This data describes a binding interaction between two proteins.

Sequence of chain B:
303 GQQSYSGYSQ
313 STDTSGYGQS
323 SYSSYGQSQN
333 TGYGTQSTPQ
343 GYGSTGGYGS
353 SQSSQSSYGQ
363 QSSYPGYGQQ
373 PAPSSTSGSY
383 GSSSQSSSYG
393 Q

Residue-level contacts at the interface:
Residue G361 in chain A contacts residue G361 in chain B (closest heavy-atom distance 3.1 Å).
Residue Y327 in chain A is in contact with residue S326 in chain B (closest heavy-atom distance 3.3 Å).
Residue Q354 in chain A interacts with residue S353 in chain B (closest heavy-atom distance 3.2 Å).
Residue Y350 in chain A interacts with residue Q371 in chain B (closest heavy-atom distance 2.6 Å).
Residue N332 in chain A interacts with residue T337 in chain B (closest heavy-atom distance 3.2 Å).
Residue G334 in chain A is in contact with residue Y335 in chain B (closest heavy-atom distance 2.9 Å).
Residue G380 in chain A contacts residue S381 in chain B (closest heavy-atom distance 3.3 Å).
Residue Y324 in chain A interacts with residue Q312 in chain B (closest heavy-atom distance 3.1 Å).
Residue Q312 in chain A contacts residue Q329 in chain B (closest heavy-atom distance 2.9 Å).
Residue Q387 in chain A is in contact with residue S381 in chain B (closest heavy-atom distance 3.3 Å).
Residue Q304 in chain A interacts with residue Y335 in chain B (closest heavy-atom distance 3.2 Å).
Residue Q372 in chain A is in contact with residue Q372 in chain B (closest heavy-atom distance 3.3 Å).
Residue Y382 in chain A contacts residue S381 in chain B (closest heavy-atom distance 3.1 Å).
Residue S306 in chain A interacts with residue Y307 in chain B (closest heavy-atom distance 2.9 Å).
Residue Q371 in chain A interacts with residue Q372 in chain B (closest heavy-atom distance 2.9 Å).
Residue S365 in chain A is in contact with residue Y366 in chain B (closest heavy-atom distance 3.1 Å).
Residue S384 in chain A interacts with residue Y324 in chain B (closest heavy-atom distance 3.0 Å).
Residue S323 in chain A interacts with residue Y324 in chain B (closest heavy-atom distance 3.3 Å).
Residue S364 in chain A interacts with residue S364 in chain B (closest heavy-atom distance 3.3 Å).
Residue Y344 in chain A interacts with residue G343 in chain B (closest heavy-atom distance 3.2 Å).
Residue Y391 in chain A interacts with residue S390 in chain B (closest heavy-atom distance 3.1 Å).
Residue Y350 in chain A is in contact with residue G349 in chain B (closest heavy-atom distance 3.1 Å).
Residue S308 in chain A interacts with residue Q331 in chain B (closest heavy-atom distance 3.2 Å).
Residue Q363 in chain A contacts residue Q362 in chain B (closest heavy-atom distance 3.3 Å).
Residue S317 in chain A is in contact with residue T316 in chain B (closest heavy-atom distance 3.3 Å).
Residue P375 in chain A is in contact with residue P375 in chain B (closest heavy-atom distance 3.3 Å).
Residue Y391 in chain A interacts with residue S377 in chain B (closest heavy-atom distance 3.0 Å).
Residue N332 in chain A is in contact with residue T333 in chain B (closest heavy-atom distance 3.1 Å).
Residue Y319 in chain A contacts residue G318 in chain B (closest heavy-atom distance 2.9 Å).
Residue T340 in chain A contacts residue S339 in chain B (closest heavy-atom distance 3.3 Å).
Residue S330 in chain A interacts with residue Q331 in chain B (closest heavy-atom distance 3.2 Å).
Residue Q393 in chain A interacts with residue G392 in chain B (closest heavy-atom distance 3.2 Å).
Residue D315 in chain A interacts with residue D315 in chain B (closest heavy-atom distance 3.3 Å).
Residue S325 in chain A interacts with residue Y324 in chain B (closest heavy-atom distance 3.2 Å).
Residue Y327 in chain A is in contact with residue G328 in chain B (closest heavy-atom distance 3.1 Å).
Residue T347 in chain A contacts residue T347 in chain B (closest heavy-atom distance 3.0 Å).
Residue S359 in chain A interacts with residue Y360 in chain B (closest heavy-atom distance 3.3 Å).
Residue S356 in chain A is in contact with residue Q357 in chain B (closest heavy-atom distance 3.2 Å).
Residue S356 in chain A interacts with residue S359 in chain B (closest heavy-atom distance 3.2 Å).
Residue T340 in chain A interacts with residue T340 in chain B (closest heavy-atom distance 3.3 Å).
Residue Q342 in chain A is in contact with residue G343 in chain B (closest heavy-atom distance 3.2 Å).
Residue N332 in chain A is in contact with residue N332 in chain B (closest heavy-atom distance 3.2 Å).
Residue S353 in chain A contacts residue S353 in chain B (closest heavy-atom distance 3.3 Å).
Residue S346 in chain A contacts residue G345 in chain B (closest heavy-atom distance 3.2 Å).
Residue Q363 in chain A interacts with residue S364 in chain B (closest heavy-atom distance 3.2 Å).
Residue G309 in chain A is in contact with residue Y310 in chain B (closest heavy-atom distance 3.3 Å).
Residue Q312 in chain A is in contact with residue S311 in chain B (closest heavy-atom distance 3.1 Å).
Residue S352 in chain A contacts residue G351 in chain B (closest heavy-atom distance 3.2 Å).
Residue S325 in chain A interacts with residue S326 in chain B (closest heavy-atom distance 3.1 Å).
Residue D315 in chain A interacts with residue T314 in chain B (closest heavy-atom distance 3.1 Å).
Residue P373 in chain A contacts residue A374 in chain B (closest heavy-atom distance 3.3 Å).
Residue G370 in chain A interacts with residue Y369 in chain B (closest heavy-atom distance 2.8 Å).
Residue P367 in chain A interacts with residue G368 in chain B (closest heavy-atom distance 3.3 Å).
Residue S389 in chain A contacts residue S379 in chain B (closest heavy-atom distance 3.1 Å).
Residue G380 in chain A contacts residue G380 in chain B (closest heavy-atom distance 3.3 Å).
Residue G349 in chain A interacts with residue G349 in chain B (closest heavy-atom distance 3.3 Å).
Residue Y350 in chain A contacts residue G351 in chain B (closest heavy-atom distance 3.0 Å).
Residue S358 in chain A interacts with residue Q357 in chain B (closest heavy-atom distance 3.2 Å).
Residue Q342 in chain A contacts residue P341 in chain B (closest heavy-atom distance 3.2 Å).
Residue S390 in chain A contacts residue S377 in chain B (closest heavy-atom distance 3.2 Å).

Sequence of chain A:
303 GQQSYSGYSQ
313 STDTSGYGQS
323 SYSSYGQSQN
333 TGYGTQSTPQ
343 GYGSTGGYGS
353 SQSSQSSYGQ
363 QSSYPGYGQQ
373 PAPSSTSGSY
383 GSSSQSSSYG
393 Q